Sequence of chain A:
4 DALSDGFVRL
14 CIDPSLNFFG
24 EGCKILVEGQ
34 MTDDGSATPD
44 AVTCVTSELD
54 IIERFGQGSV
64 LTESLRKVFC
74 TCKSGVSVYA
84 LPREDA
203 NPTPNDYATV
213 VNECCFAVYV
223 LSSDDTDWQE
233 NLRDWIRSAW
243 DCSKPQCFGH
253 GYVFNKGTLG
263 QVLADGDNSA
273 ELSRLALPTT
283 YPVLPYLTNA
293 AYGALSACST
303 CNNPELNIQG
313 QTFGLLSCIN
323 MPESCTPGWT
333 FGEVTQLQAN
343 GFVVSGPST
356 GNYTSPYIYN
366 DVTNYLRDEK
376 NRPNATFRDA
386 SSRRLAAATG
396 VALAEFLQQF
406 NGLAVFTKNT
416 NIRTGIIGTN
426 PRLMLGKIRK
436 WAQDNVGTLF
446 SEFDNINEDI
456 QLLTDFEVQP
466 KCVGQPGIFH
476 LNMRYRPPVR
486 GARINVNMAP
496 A

Sequence of chain B:
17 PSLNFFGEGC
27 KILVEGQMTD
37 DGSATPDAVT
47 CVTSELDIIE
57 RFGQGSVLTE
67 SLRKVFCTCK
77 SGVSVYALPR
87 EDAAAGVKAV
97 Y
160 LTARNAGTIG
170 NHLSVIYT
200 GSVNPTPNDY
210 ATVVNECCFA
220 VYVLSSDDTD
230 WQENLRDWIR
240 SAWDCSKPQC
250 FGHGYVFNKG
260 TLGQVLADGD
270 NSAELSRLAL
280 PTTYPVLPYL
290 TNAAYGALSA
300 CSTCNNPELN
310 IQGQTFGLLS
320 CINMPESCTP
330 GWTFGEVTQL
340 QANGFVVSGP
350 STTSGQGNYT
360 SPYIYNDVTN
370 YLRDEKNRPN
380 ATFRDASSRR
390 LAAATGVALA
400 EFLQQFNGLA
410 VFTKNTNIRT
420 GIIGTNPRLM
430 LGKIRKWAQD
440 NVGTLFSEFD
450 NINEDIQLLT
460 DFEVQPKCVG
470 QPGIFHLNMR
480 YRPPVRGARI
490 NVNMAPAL

Contacts between the two chains:
Residue T211 in chain B interacts with residue C327 in chain A (closest heavy-atom distance 4.3 Å).
Residue R481 in chain B is in contact with residue A496 in chain A (closest heavy-atom distance 3.4 Å).
Residue L408 in chain B is in contact with residue R485 in chain A (closest heavy-atom distance 4.1 Å).
Residue L402 in chain B is in contact with residue I489 in chain A (closest heavy-atom distance 3.8 Å).
Residue S245 in chain B interacts with residue F333 in chain A (closest heavy-atom distance 4.0 Å).
Residue K246 in chain B is in contact with residue F333 in chain A (closest heavy-atom distance 4.3 Å).
Residue V410 in chain B interacts with residue G486 in chain A (closest heavy-atom distance 3.8 Å).
Residue T394 in chain B is in contact with residue M493 in chain A (closest heavy-atom distance 3.2 Å).
Residue I473 in chain B interacts with residue R488 in chain A (closest heavy-atom distance 3.6 Å).
Residue E215 in chain B interacts with residue T328 in chain A (closest heavy-atom distance 3.4 Å).
Residue R418 in chain B interacts with residue D439 in chain A (closest heavy-atom distance 4.3 Å).
Residue R418 in chain B interacts with residue Q438 in chain A (closest heavy-atom distance 4.3 Å).
Residue A409 in chain B interacts with residue V484 in chain A (closest heavy-atom distance 3.3 Å).
Residue I473 in chain B interacts with residue A487 in chain A (closest heavy-atom distance 4.0 Å).
Residue A391 in chain B contacts residue M493 in chain A (closest heavy-atom distance 4.3 Å).
Residue P247 in chain B contacts residue F333 in chain A (closest heavy-atom distance 3.7 Å).
Residue I421 in chain B contacts residue T443 in chain A (closest heavy-atom distance 4.3 Å).
Residue N406 in chain B contacts residue Q311 in chain A (closest heavy-atom distance 4.4 Å).
Residue G472 in chain B is in contact with residue A487 in chain A (closest heavy-atom distance 3.5 Å).
Residue G472 in chain B contacts residue R485 in chain A (closest heavy-atom distance 4.3 Å).
Residue T415 in chain B interacts with residue E447 in chain A (closest heavy-atom distance 2.1 Å).
Residue M478 in chain B contacts residue N492 in chain A (closest heavy-atom distance 4.0 Å).
Residue G395 in chain B is in contact with residue M493 in chain A (closest heavy-atom distance 3.6 Å).
Residue N414 in chain B contacts residue E447 in chain A (closest heavy-atom distance 3.2 Å).
Residue N414 in chain B contacts residue S446 in chain A (closest heavy-atom distance 4.2 Å).
Residue R418 in chain B interacts with residue V441 in chain A (closest heavy-atom distance 3.7 Å).
Residue Y480 in chain B contacts residue M493 in chain A (closest heavy-atom distance 3.5 Å).
Residue P482 in chain B contacts residue A496 in chain A (closest heavy-atom distance 3.4 Å).
Residue L476 in chain B contacts residue N492 in chain A (closest heavy-atom distance 2.7 Å).
Residue Y480 in chain B interacts with residue A496 in chain A (closest heavy-atom distance 3.1 Å).
Residue L408 in chain B is in contact with residue G486 in chain A (closest heavy-atom distance 3.3 Å).
Residue I421 in chain B interacts with residue G442 in chain A (closest heavy-atom distance 3.3 Å).
Residue L476 in chain B interacts with residue V491 in chain A (closest heavy-atom distance 3.6 Å).
Residue A409 in chain B contacts residue G486 in chain A (closest heavy-atom distance 4.5 Å).
Residue I473 in chain B is in contact with residue N490 in chain A (closest heavy-atom distance 3.4 Å).
Residue V410 in chain B is in contact with residue V484 in chain A (closest heavy-atom distance 3.1 Å).
Residue H475 in chain B contacts residue I489 in chain A (closest heavy-atom distance 3.2 Å).
Residue R479 in chain B contacts residue A496 in chain A (closest heavy-atom distance 3.9 Å).
Residue A409 in chain B is in contact with residue R485 in chain A (closest heavy-atom distance 4.2 Å).
Residue M478 in chain B interacts with residue A494 in chain A (closest heavy-atom distance 3.1 Å).
Residue L476 in chain B interacts with residue N490 in chain A (closest heavy-atom distance 3.7 Å).
Residue H475 in chain B interacts with residue N490 in chain A (closest heavy-atom distance 4.2 Å).
Residue R479 in chain B contacts residue A494 in chain A (closest heavy-atom distance 3.3 Å).
Residue G472 in chain B interacts with residue R488 in chain A (closest heavy-atom distance 3.7 Å).
Residue F474 in chain B interacts with residue I489 in chain A (closest heavy-atom distance 2.8 Å).
Residue Y480 in chain B is in contact with residue A494 in chain A (closest heavy-atom distance 3.6 Å).
Residue V410 in chain B is in contact with residue R485 in chain A (closest heavy-atom distance 3.6 Å).
Residue M478 in chain B is in contact with residue M493 in chain A (closest heavy-atom distance 3.6 Å).
Residue F382 in chain B is in contact with residue P495 in chain A (closest heavy-atom distance 4.4 Å).
Residue L402 in chain B contacts residue V491 in chain A (closest heavy-atom distance 3.6 Å).
Residue Y480 in chain B interacts with residue P495 in chain A (closest heavy-atom distance 3.2 Å).
Residue G407 in chain B contacts residue R485 in chain A (closest heavy-atom distance 3.5 Å).
Residue E215 in chain B interacts with residue C327 in chain A (closest heavy-atom distance 3.9 Å).
Residue L476 in chain B interacts with residue I489 in chain A (closest heavy-atom distance 3.7 Å).
Residue N214 in chain B is in contact with residue T328 in chain A (closest heavy-atom distance 3.9 Å).
Residue F474 in chain B is in contact with residue N490 in chain A (closest heavy-atom distance 3.7 Å).
Residue N477 in chain B is in contact with residue N492 in chain A (closest heavy-atom distance 2.7 Å).
Residue F474 in chain B interacts with residue R488 in chain A (closest heavy-atom distance 2.9 Å).
Residue L398 in chain B is in contact with residue V491 in chain A (closest heavy-atom distance 3.7 Å).
Residue F411 in chain B is in contact with residue V484 in chain A (closest heavy-atom distance 4.4 Å).

These two protein chains interact to form a complex.